Interface contacts:
Residue Y72 in protein 1 interacts with residue V9 in protein 2 (closest heavy-atom distance 3.5 Å).
Residue A79 in protein 1 contacts residue N4 in protein 2 (closest heavy-atom distance 4.0 Å).
Residue Q92 in protein 1 is in contact with residue Q11 in protein 2 (closest heavy-atom distance 3.0 Å).
Residue Y76 in protein 1 interacts with residue F5 in protein 2 (closest heavy-atom distance 3.3 Å).
Residue Y76 in protein 1 is in contact with residue N7 in protein 2 (closest heavy-atom distance 4.5 Å).
Residue K81 in protein 1 interacts with residue S2 in protein 2 (closest heavy-atom distance 3.7 Å).
Residue C77 in protein 1 contacts residue F5 in protein 2 (closest heavy-atom distance 2.9 Å).
Residue I71 in protein 1 is in contact with residue Y10 in protein 2 (closest heavy-atom distance 4.9 Å).
Residue Y72 in protein 1 is in contact with residue N7 in protein 2 (closest heavy-atom distance 4.9 Å).
Residue Y72 in protein 1 interacts with residue Y10 in protein 2 (closest heavy-atom distance 3.4 Å).
Residue A79 in protein 1 is in contact with residue I3 in protein 2 (closest heavy-atom distance 2.9 Å).
Residue S75 in protein 1 interacts with residue F5 in protein 2 (closest heavy-atom distance 4.3 Å).
Residue I71 in protein 1 contacts residue V9 in protein 2 (closest heavy-atom distance 4.1 Å).
Residue T116 in protein 1 contacts residue N4 in protein 2 (closest heavy-atom distance 4.7 Å).
Residue E22 in protein 1 is in contact with residue S2 in protein 2 (closest heavy-atom distance 2.7 Å).
Residue F123 in protein 1 is in contact with residue F5 in protein 2 (closest heavy-atom distance 3.7 Å).
Residue I71 in protein 1 interacts with residue N7 in protein 2 (closest heavy-atom distance 2.9 Å).
Residue C77 in protein 1 contacts residue I3 in protein 2 (closest heavy-atom distance 4.4 Å).
Residue K20 in protein 1 is in contact with residue D6 in protein 2 (closest heavy-atom distance 3.8 Å).
Residue F123 in protein 1 contacts residue N7 in protein 2 (closest heavy-atom distance 3.3 Å).
Residue F123 in protein 1 interacts with residue D6 in protein 2 (closest heavy-atom distance 3.7 Å).
Residue Y72 in protein 1 is in contact with residue K12 in protein 2 (closest heavy-atom distance 4.7 Å).
Residue K20 in protein 1 is in contact with residue N7 in protein 2 (closest heavy-atom distance 3.2 Å).
Residue L99 in protein 1 interacts with residue Y10 in protein 2 (closest heavy-atom distance 3.5 Å).
Residue I74 in protein 1 is in contact with residue Y10 in protein 2 (closest heavy-atom distance 3.6 Å).
Residue Y72 in protein 1 is in contact with residue T13 in protein 2 (closest heavy-atom distance 3.8 Å).
Residue A120 in protein 1 is in contact with residue F5 in protein 2 (closest heavy-atom distance 3.5 Å).
Residue Y76 in protein 1 is in contact with residue D6 in protein 2 (closest heavy-atom distance 2.9 Å).
Residue Q113 in protein 1 is in contact with residue I3 in protein 2 (closest heavy-atom distance 3.6 Å).
Residue S75 in protein 1 is in contact with residue N7 in protein 2 (closest heavy-atom distance 2.9 Å).
Residue F123 in protein 1 is in contact with residue P8 in protein 2 (closest heavy-atom distance 3.9 Å).
Residue K20 in protein 1 contacts residue Y10 in protein 2 (closest heavy-atom distance 3.5 Å).
Residue A126 in protein 1 is in contact with residue V9 in protein 2 (closest heavy-atom distance 4.1 Å).
Residue W130 in protein 1 is in contact with residue T13 in protein 2 (closest heavy-atom distance 4.8 Å).
Residue S75 in protein 1 interacts with residue Y10 in protein 2 (closest heavy-atom distance 3.7 Å).
Residue T78 in protein 1 contacts residue I3 in protein 2 (closest heavy-atom distance 3.5 Å).
Residue C77 in protein 1 is in contact with residue N4 in protein 2 (closest heavy-atom distance 3.3 Å).
Residue L117 in protein 1 interacts with residue F5 in protein 2 (closest heavy-atom distance 3.8 Å).
Residue E22 in protein 1 contacts residue N4 in protein 2 (closest heavy-atom distance 3.5 Å).
Residue L117 in protein 1 is in contact with residue I3 in protein 2 (closest heavy-atom distance 4.2 Å).
Residue R73 in protein 1 is in contact with residue Y10 in protein 2 (closest heavy-atom distance 3.3 Å).
Residue S75 in protein 1 is in contact with residue D6 in protein 2 (closest heavy-atom distance 3.6 Å).
Residue I74 in protein 1 contacts residue N7 in protein 2 (closest heavy-atom distance 2.8 Å).
Residue Y76 in protein 1 interacts with residue N4 in protein 2 (closest heavy-atom distance 3.1 Å).
Residue T78 in protein 1 contacts residue S2 in protein 2 (closest heavy-atom distance 4.6 Å).
Residue T116 in protein 1 interacts with residue F5 in protein 2 (closest heavy-atom distance 3.9 Å).
Residue Q92 in protein 1 contacts residue Y10 in protein 2 (closest heavy-atom distance 3.7 Å).
Residue P19 in protein 1 interacts with residue Y10 in protein 2 (closest heavy-atom distance 3.7 Å).
Residue Y72 in protein 1 contacts residue Q11 in protein 2 (closest heavy-atom distance 2.9 Å).
Residue T116 in protein 1 interacts with residue I3 in protein 2 (closest heavy-atom distance 3.6 Å).
Residue T78 in protein 1 interacts with residue N4 in protein 2 (closest heavy-atom distance 2.6 Å).
Residue A79 in protein 1 is in contact with residue S2 in protein 2 (closest heavy-atom distance 3.2 Å).
Residue D80 in protein 1 contacts residue S2 in protein 2 (closest heavy-atom distance 4.3 Å).
Residue F127 in protein 1 interacts with residue V9 in protein 2 (closest heavy-atom distance 4.2 Å).
Residue G21 in protein 1 interacts with residue D6 in protein 2 (closest heavy-atom distance 4.8 Å).
Residue W130 in protein 1 contacts residue V9 in protein 2 (closest heavy-atom distance 3.7 Å).
Residue W130 in protein 1 interacts with residue K12 in protein 2 (closest heavy-atom distance 2.9 Å).
Residue F123 in protein 1 contacts residue V9 in protein 2 (closest heavy-atom distance 4.8 Å).
Residue F127 in protein 1 is in contact with residue P8 in protein 2 (closest heavy-atom distance 3.9 Å).

This data describes a binding interaction between two proteins.

Sequence of protein 1:
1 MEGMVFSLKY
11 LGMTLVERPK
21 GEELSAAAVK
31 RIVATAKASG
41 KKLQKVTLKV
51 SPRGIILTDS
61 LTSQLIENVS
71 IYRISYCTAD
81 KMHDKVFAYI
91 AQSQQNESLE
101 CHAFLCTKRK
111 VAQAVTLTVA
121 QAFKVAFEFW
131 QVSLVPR

Sequence of protein 2:
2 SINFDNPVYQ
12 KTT